Interface contacts:
Residue H224 in chain A is in contact with residue G76 in chain B (closest heavy-atom distance 3.7 Å).
Residue A42 in chain A contacts residue G76 in chain B (closest heavy-atom distance 2.7 Å).
Residue G112 in chain A is in contact with residue R74 in chain B (closest heavy-atom distance 4.0 Å).
Residue P41 in chain A contacts residue G76 in chain B (closest heavy-atom distance 4.0 Å).
Residue N223 in chain A interacts with residue R74 in chain B (closest heavy-atom distance 3.3 Å).
Residue V167 in chain A contacts residue L8 in chain B (closest heavy-atom distance 4.0 Å).
Residue T38 in chain A is in contact with residue G76 in chain B (closest heavy-atom distance 5.0 Å).
Residue F225 in chain A is in contact with residue G75 in chain B (closest heavy-atom distance 3.6 Å).
Residue N223 in chain A contacts residue G75 in chain B (closest heavy-atom distance 3.4 Å).
Residue N223 in chain A contacts residue G76 in chain B (closest heavy-atom distance 3.0 Å).
Residue I171 in chain A is in contact with residue I44 in chain B (closest heavy-atom distance 4.6 Å).
Residue N116 in chain A is in contact with residue L73 in chain B (closest heavy-atom distance 4.8 Å).
Residue Y163 in chain A is in contact with residue L71 in chain B (closest heavy-atom distance 3.6 Å).
Residue E168 in chain A contacts residue I44 in chain B (closest heavy-atom distance 4.2 Å).
Residue N39 in chain A contacts residue G75 in chain B (closest heavy-atom distance 5.0 Å).
Residue W145 in chain A contacts residue L73 in chain B (closest heavy-atom distance 4.0 Å).
Residue G112 in chain A interacts with residue G75 in chain B (closest heavy-atom distance 3.6 Å).
Residue I171 in chain A is in contact with residue L8 in chain B (closest heavy-atom distance 4.7 Å).
Residue D114 in chain A is in contact with residue L73 in chain B (closest heavy-atom distance 3.4 Å).
Residue V115 in chain A is in contact with residue L73 in chain B (closest heavy-atom distance 3.1 Å).
Residue N164 in chain A is in contact with residue R42 in chain B (closest heavy-atom distance 2.9 Å).
Residue F225 in chain A interacts with residue G76 in chain B (closest heavy-atom distance 4.9 Å).
Residue D114 in chain A interacts with residue Q40 in chain B (closest heavy-atom distance 4.5 Å).
Residue N223 in chain A interacts with residue L73 in chain B (closest heavy-atom distance 4.2 Å).
Residue N164 in chain A contacts residue L71 in chain B (closest heavy-atom distance 4.7 Å).
Residue N164 in chain A is in contact with residue R72 in chain B (closest heavy-atom distance 3.6 Å).
Residue F220 in chain A is in contact with residue L73 in chain B (closest heavy-atom distance 4.3 Å).
Residue I171 in chain A contacts residue V70 in chain B (closest heavy-atom distance 4.7 Å).
Residue Q165 in chain A contacts residue R42 in chain B (closest heavy-atom distance 4.9 Å).
Residue I170 in chain A is in contact with residue L8 in chain B (closest heavy-atom distance 4.5 Å).
Residue L113 in chain A contacts residue L73 in chain B (closest heavy-atom distance 4.0 Å).
Residue F220 in chain A interacts with residue G75 in chain B (closest heavy-atom distance 4.0 Å).
Residue H175 in chain A is in contact with residue H68 in chain B (closest heavy-atom distance 3.6 Å).
Residue Q36 in chain A interacts with residue G76 in chain B (closest heavy-atom distance 2.9 Å).
Residue H224 in chain A contacts residue R74 in chain B (closest heavy-atom distance 4.9 Å).
Residue P43 in chain A interacts with residue G76 in chain B (closest heavy-atom distance 4.6 Å).
Residue F220 in chain A interacts with residue R74 in chain B (closest heavy-atom distance 4.5 Å).
Residue L113 in chain A is in contact with residue R74 in chain B (closest heavy-atom distance 3.7 Å).
Residue Q198 in chain A is in contact with residue L73 in chain B (closest heavy-atom distance 3.9 Å).
Residue V167 in chain A contacts residue V70 in chain B (closest heavy-atom distance 4.0 Å).
Residue A42 in chain A contacts residue G75 in chain B (closest heavy-atom distance 4.8 Å).
Residue I171 in chain A interacts with residue H68 in chain B (closest heavy-atom distance 3.5 Å).
Residue D114 in chain A interacts with residue D39 in chain B (closest heavy-atom distance 4.0 Å).
Residue Y163 in chain A contacts residue L73 in chain B (closest heavy-atom distance 3.3 Å).
Residue E168 in chain A is in contact with residue G47 in chain B (closest heavy-atom distance 4.8 Å).
Residue H224 in chain A interacts with residue G75 in chain B (closest heavy-atom distance 3.7 Å).
Residue K108 in chain A contacts residue D39 in chain B (closest heavy-atom distance 3.2 Å).
Residue P43 in chain A contacts residue G75 in chain B (closest heavy-atom distance 3.5 Å).
Residue N39 in chain A interacts with residue G76 in chain B (closest heavy-atom distance 2.8 Å).
Residue V117 in chain A is in contact with residue L73 in chain B (closest heavy-atom distance 4.1 Å).
Residue D114 in chain A contacts residue R72 in chain B (closest heavy-atom distance 3.6 Å).
Residue G40 in chain A contacts residue G75 in chain B (closest heavy-atom distance 4.5 Å).
Residue V167 in chain A contacts residue R42 in chain B (closest heavy-atom distance 3.5 Å).
Residue E168 in chain A interacts with residue R42 in chain B (closest heavy-atom distance 3.2 Å).
Residue G40 in chain A interacts with residue G76 in chain B (closest heavy-atom distance 3.1 Å).
Residue L113 in chain A is in contact with residue G75 in chain B (closest heavy-atom distance 3.1 Å).
Residue N164 in chain A contacts residue L73 in chain B (closest heavy-atom distance 4.9 Å).
Residue T111 in chain A is in contact with residue R74 in chain B (closest heavy-atom distance 4.7 Å).
Residue E168 in chain A interacts with residue Q49 in chain B (closest heavy-atom distance 4.8 Å).
Residue D114 in chain A is in contact with residue R74 in chain B (closest heavy-atom distance 3.0 Å).

This data describes a binding interaction between two proteins.

Sequence of chain A:
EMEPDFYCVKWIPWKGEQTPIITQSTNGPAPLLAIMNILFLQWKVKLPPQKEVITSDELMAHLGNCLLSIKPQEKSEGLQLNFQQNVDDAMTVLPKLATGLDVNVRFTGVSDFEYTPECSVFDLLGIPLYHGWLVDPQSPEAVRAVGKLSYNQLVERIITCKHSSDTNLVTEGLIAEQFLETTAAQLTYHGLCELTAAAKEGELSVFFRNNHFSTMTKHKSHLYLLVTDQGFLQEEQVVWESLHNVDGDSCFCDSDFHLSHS

Sequence of chain B:
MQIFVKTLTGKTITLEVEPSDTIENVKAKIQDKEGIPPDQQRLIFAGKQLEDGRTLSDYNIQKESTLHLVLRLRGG